Sequence of protein 1:
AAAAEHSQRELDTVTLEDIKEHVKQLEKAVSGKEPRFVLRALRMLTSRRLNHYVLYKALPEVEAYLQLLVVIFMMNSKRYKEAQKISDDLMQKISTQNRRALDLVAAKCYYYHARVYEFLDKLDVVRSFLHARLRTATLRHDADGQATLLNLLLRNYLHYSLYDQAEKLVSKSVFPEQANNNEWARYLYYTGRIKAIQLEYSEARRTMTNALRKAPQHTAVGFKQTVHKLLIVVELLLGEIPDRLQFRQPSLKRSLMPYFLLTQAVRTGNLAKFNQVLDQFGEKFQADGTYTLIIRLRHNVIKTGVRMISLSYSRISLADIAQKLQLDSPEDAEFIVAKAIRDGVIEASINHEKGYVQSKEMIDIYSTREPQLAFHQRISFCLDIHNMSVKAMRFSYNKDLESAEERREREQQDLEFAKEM

Contacts between the two chains:
Residue H487 in protein 1 is in contact with residue E285 in protein 2 (closest heavy-atom distance 4.8 Å).
Residue K523 in protein 1 interacts with residue L192 in protein 2 (closest heavy-atom distance 3.2 Å).
Residue L519 in protein 1 interacts with residue L192 in protein 2 (closest heavy-atom distance 4.7 Å).

This data describes a binding interaction between two proteins.

Sequence of protein 2:
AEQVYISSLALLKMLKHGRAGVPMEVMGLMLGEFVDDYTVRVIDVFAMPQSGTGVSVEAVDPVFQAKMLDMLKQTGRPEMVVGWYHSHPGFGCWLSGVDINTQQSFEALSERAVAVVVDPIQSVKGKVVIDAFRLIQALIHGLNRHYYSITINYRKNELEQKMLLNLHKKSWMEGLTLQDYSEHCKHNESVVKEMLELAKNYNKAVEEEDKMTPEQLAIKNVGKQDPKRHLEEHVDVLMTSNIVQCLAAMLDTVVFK